Sequence of the second protein:
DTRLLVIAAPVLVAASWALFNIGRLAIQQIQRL

These two protein chains interact to form a complex.

Sequence of the first protein:
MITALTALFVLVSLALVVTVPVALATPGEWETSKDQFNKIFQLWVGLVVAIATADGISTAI

Residue-level contacts at the interface:
Residue V22 in the first protein interacts with residue A26 in the second protein (closest heavy-atom distance 4.9 Å).
Residue V18 in the first protein is in contact with residue I22 in the second protein (closest heavy-atom distance 3.8 Å).
Residue V22 in the first protein contacts residue I22 in the second protein (closest heavy-atom distance 4.0 Å).
Residue G28 in the first protein contacts residue Q31 in the second protein (closest heavy-atom distance 4.9 Å).
Residue P21 in the first protein is in contact with residue I22 in the second protein (closest heavy-atom distance 4.0 Å).
Residue V18 in the first protein is in contact with residue A18 in the second protein (closest heavy-atom distance 4.2 Å).
Residue T26 in the first protein interacts with residue Q31 in the second protein (closest heavy-atom distance 3.6 Å).
Residue A25 in the first protein is in contact with residue L33 in the second protein (closest heavy-atom distance 4.8 Å).
Residue A25 in the first protein is in contact with residue Q31 in the second protein (closest heavy-atom distance 4.0 Å).
Residue P27 in the first protein interacts with residue R32 in the second protein (closest heavy-atom distance 3.3 Å).
Residue V22 in the first protein contacts residue L25 in the second protein (closest heavy-atom distance 4.2 Å).
Residue V18 in the first protein interacts with residue L25 in the second protein (closest heavy-atom distance 3.7 Å).
Residue P27 in the first protein interacts with residue Q31 in the second protein (closest heavy-atom distance 3.2 Å).
Residue T26 in the first protein is in contact with residue Q29 in the second protein (closest heavy-atom distance 3.8 Å).
Residue V17 in the first protein interacts with residue I22 in the second protein (closest heavy-atom distance 3.2 Å).
Residue E29 in the first protein contacts residue Q29 in the second protein (closest heavy-atom distance 4.5 Å).
Residue A25 in the first protein interacts with residue R32 in the second protein (closest heavy-atom distance 3.5 Å).